Residue-level contacts at the interface:
Residue Y263 in protein 2 is in contact with residue S33 in protein 1 (closest heavy-atom distance 3.6 Å).
Residue Y263 in protein 2 contacts residue A30 in protein 1 (closest heavy-atom distance 3.8 Å).
Residue F304 in protein 2 contacts residue N65 in protein 1 (closest heavy-atom distance 2.8 Å).
Residue S302 in protein 2 interacts with residue N65 in protein 1 (closest heavy-atom distance 2.8 Å).
Residue N311 in protein 2 is in contact with residue T182 in protein 1 (closest heavy-atom distance 3.9 Å).
Residue I316 in protein 2 contacts residue H142 in protein 1 (closest heavy-atom distance 4.2 Å).
Residue K300 in protein 2 is in contact with residue S33 in protein 1 (closest heavy-atom distance 3.5 Å).
Residue Y263 in protein 2 is in contact with residue L29 in protein 1 (closest heavy-atom distance 3.7 Å).
Residue N311 in protein 2 is in contact with residue D179 in protein 1 (closest heavy-atom distance 3.0 Å).
Residue K300 in protein 2 is in contact with residue Q32 in protein 1 (closest heavy-atom distance 2.8 Å).
Residue Y336 in protein 2 interacts with residue S57 in protein 1 (closest heavy-atom distance 2.8 Å).
Residue L337 in protein 2 is in contact with residue Y54 in protein 1 (closest heavy-atom distance 4.1 Å).
Residue F114 in protein 2 is in contact with residue V25 in protein 1 (closest heavy-atom distance 3.8 Å).
Residue I310 in protein 2 contacts residue T146 in protein 1 (closest heavy-atom distance 3.2 Å).
Residue K303 in protein 2 interacts with residue N65 in protein 1 (closest heavy-atom distance 3.6 Å).
Residue K319 in protein 2 is in contact with residue D172 in protein 1 (closest heavy-atom distance 3.1 Å).
Residue T113 in protein 2 contacts residue L29 in protein 1 (closest heavy-atom distance 3.8 Å).
Residue N321 in protein 2 interacts with residue D172 in protein 1 (closest heavy-atom distance 4.0 Å).
Residue T108 in protein 2 is in contact with residue K22 in protein 1 (closest heavy-atom distance 4.0 Å).
Residue N338 in protein 2 interacts with residue Y24 in protein 1 (closest heavy-atom distance 4.0 Å).
Residue Y336 in protein 2 contacts residue F103 in protein 1 (closest heavy-atom distance 3.7 Å).
Residue I316 in protein 2 interacts with residue D179 in protein 1 (closest heavy-atom distance 3.4 Å).
Residue N318 in protein 2 interacts with residue D172 in protein 1 (closest heavy-atom distance 3.0 Å).
Residue N305 in protein 2 contacts residue E67 in protein 1 (closest heavy-atom distance 3.7 Å).
Residue I307 in protein 2 interacts with residue D139 in protein 1 (closest heavy-atom distance 3.8 Å).
Residue L337 in protein 2 interacts with residue Y24 in protein 1 (closest heavy-atom distance 3.6 Å).
Residue S309 in protein 2 contacts residue D179 in protein 1 (closest heavy-atom distance 2.9 Å).
Residue N306 in protein 2 contacts residue W64 in protein 1 (closest heavy-atom distance 3.8 Å).
Residue Y336 in protein 2 interacts with residue K95 in protein 1 (closest heavy-atom distance 3.8 Å).
Residue N260 in protein 2 contacts residue L29 in protein 1 (closest heavy-atom distance 3.1 Å).
Residue I316 in protein 2 is in contact with residue V176 in protein 1 (closest heavy-atom distance 4.2 Å).
Residue Y336 in protein 2 is in contact with residue F61 in protein 1 (closest heavy-atom distance 3.8 Å).
Residue I307 in protein 2 is in contact with residue R106 in protein 1 (closest heavy-atom distance 3.3 Å).
Residue Y336 in protein 2 interacts with residue E99 in protein 1 (closest heavy-atom distance 2.9 Å).
Residue T113 in protein 2 contacts residue V25 in protein 1 (closest heavy-atom distance 3.4 Å).
Residue E320 in protein 2 contacts residue P171 in protein 1 (closest heavy-atom distance 3.2 Å).
Residue V333 in protein 2 is in contact with residue F58 in protein 1 (closest heavy-atom distance 3.8 Å).
Residue I310 in protein 2 is in contact with residue D179 in protein 1 (closest heavy-atom distance 3.5 Å).
Residue I310 in protein 2 interacts with residue A183 in protein 1 (closest heavy-atom distance 3.7 Å).
Residue Y336 in protein 2 is in contact with residue F58 in protein 1 (closest heavy-atom distance 3.3 Å).
Residue I310 in protein 2 contacts residue A145 in protein 1 (closest heavy-atom distance 3.4 Å).
Residue N305 in protein 2 contacts residue N65 in protein 1 (closest heavy-atom distance 3.1 Å).
Residue E320 in protein 2 interacts with residue D172 in protein 1 (closest heavy-atom distance 2.8 Å).
Residue L337 in protein 2 is in contact with residue S28 in protein 1 (closest heavy-atom distance 3.6 Å).
Residue V308 in protein 2 interacts with residue H142 in protein 1 (closest heavy-atom distance 3.3 Å).
Residue I307 in protein 2 interacts with residue H142 in protein 1 (closest heavy-atom distance 3.3 Å).
Residue T108 in protein 2 is in contact with residue R21 in protein 1 (closest heavy-atom distance 3.4 Å).
Residue N305 in protein 2 is in contact with residue W64 in protein 1 (closest heavy-atom distance 3.0 Å).
Residue F114 in protein 2 contacts residue S28 in protein 1 (closest heavy-atom distance 3.8 Å).
Residue K339 in protein 2 interacts with residue K95 in protein 1 (closest heavy-atom distance 4.2 Å).
Residue F304 in protein 2 contacts residue H66 in protein 1 (closest heavy-atom distance 4.1 Å).
Residue Y336 in protein 2 contacts residue Y54 in protein 1 (closest heavy-atom distance 3.8 Å).
Residue Y110 in protein 2 interacts with residue R21 in protein 1 (closest heavy-atom distance 3.2 Å).
Residue N311 in protein 2 interacts with residue A183 in protein 1 (closest heavy-atom distance 3.0 Å).
Residue L332 in protein 2 contacts residue F61 in protein 1 (closest heavy-atom distance 3.8 Å).
Residue I310 in protein 2 contacts residue H142 in protein 1 (closest heavy-atom distance 4.1 Å).
Residue L337 in protein 2 is in contact with residue F58 in protein 1 (closest heavy-atom distance 3.7 Å).
Residue Y263 in protein 2 interacts with residue E26 in protein 1 (closest heavy-atom distance 2.9 Å).
Residue E320 in protein 2 is in contact with residue I170 in protein 1 (closest heavy-atom distance 3.6 Å).
Residue Y110 in protein 2 contacts residue V25 in protein 1 (closest heavy-atom distance 3.7 Å).

The following describes two proteins that form a bound complex.

Sequence of protein 2:
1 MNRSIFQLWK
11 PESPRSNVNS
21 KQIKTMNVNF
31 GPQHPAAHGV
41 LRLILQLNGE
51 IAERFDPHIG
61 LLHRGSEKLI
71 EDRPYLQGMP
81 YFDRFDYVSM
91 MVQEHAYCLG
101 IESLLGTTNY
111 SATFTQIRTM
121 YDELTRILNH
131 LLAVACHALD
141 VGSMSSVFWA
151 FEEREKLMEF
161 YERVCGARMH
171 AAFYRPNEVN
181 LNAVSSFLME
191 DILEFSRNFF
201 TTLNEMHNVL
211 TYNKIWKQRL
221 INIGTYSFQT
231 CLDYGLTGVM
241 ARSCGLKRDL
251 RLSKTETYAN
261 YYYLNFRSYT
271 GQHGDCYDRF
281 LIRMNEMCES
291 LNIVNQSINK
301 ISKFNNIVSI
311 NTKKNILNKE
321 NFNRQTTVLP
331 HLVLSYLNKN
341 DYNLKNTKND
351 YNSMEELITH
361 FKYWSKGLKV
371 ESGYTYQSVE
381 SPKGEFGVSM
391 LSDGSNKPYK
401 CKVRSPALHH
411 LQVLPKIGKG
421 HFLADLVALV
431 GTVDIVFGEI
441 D

Sequence of protein 1:
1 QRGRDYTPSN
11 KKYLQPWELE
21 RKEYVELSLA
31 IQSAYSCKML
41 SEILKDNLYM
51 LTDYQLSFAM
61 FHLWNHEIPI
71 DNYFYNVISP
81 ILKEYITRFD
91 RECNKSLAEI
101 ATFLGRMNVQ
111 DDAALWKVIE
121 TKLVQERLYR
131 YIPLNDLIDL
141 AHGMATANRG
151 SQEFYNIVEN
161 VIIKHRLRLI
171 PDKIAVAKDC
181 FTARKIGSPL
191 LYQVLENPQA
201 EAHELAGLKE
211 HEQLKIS